The following describes two proteins that form a bound complex.

Sequence of the second protein:
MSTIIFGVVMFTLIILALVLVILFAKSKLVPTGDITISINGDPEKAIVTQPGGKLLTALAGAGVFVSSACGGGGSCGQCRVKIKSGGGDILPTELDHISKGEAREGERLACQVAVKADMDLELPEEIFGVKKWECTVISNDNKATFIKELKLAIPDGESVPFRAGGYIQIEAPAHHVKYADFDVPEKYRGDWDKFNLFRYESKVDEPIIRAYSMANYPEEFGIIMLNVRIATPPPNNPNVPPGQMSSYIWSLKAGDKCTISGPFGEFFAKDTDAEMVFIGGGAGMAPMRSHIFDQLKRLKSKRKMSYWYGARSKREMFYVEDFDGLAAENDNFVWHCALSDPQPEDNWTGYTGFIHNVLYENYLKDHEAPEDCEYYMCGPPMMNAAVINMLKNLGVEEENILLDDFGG

Interface contacts:
Residue I22 in the second protein is in contact with residue I73 in the first protein (closest heavy-atom distance 3.9 Å).
Residue L23 in the second protein contacts residue V70 in the first protein (closest heavy-atom distance 4.3 Å).
Residue I22 in the second protein contacts residue V70 in the first protein (closest heavy-atom distance 4.3 Å).
Residue I22 in the second protein is in contact with residue S69 in the first protein (closest heavy-atom distance 4.3 Å).
Residue K26 in the second protein contacts residue S69 in the first protein (closest heavy-atom distance 3.7 Å).
Residue I15 in the second protein contacts residue A77 in the first protein (closest heavy-atom distance 4.8 Å).
Residue I15 in the second protein is in contact with residue I73 in the first protein (closest heavy-atom distance 4.4 Å).
Residue L23 in the second protein interacts with residue S69 in the first protein (closest heavy-atom distance 3.3 Å).
Residue V19 in the second protein contacts residue V70 in the first protein (closest heavy-atom distance 4.0 Å).
Residue F11 in the second protein contacts residue A77 in the first protein (closest heavy-atom distance 4.8 Å).
Residue L18 in the second protein is in contact with residue I73 in the first protein (closest heavy-atom distance 5.0 Å).
Residue F11 in the second protein is in contact with residue S81 in the first protein (closest heavy-atom distance 4.2 Å).
Residue V19 in the second protein interacts with residue I73 in the first protein (closest heavy-atom distance 3.9 Å).

Sequence of the first protein:
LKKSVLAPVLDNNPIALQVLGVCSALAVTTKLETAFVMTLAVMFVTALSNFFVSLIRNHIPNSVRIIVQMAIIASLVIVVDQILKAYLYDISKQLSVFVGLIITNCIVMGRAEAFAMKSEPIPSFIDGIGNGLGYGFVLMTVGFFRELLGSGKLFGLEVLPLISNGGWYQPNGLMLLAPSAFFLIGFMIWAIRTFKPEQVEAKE